Sequence of the first protein:
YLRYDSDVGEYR

Sequence of the second protein:
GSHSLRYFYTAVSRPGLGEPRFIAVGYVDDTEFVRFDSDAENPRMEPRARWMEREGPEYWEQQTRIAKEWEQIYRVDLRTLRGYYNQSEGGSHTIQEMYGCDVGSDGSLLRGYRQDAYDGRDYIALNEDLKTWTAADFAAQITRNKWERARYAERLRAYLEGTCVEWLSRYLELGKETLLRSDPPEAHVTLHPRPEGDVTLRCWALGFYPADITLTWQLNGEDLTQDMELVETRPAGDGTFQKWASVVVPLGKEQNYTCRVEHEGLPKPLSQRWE

This data describes a binding interaction between two proteins.

Interface contacts:
Residue Y152 in the second protein interacts with residue R3 in the first protein (closest heavy-atom distance 3.6 Å).
Residue W70 in the second protein interacts with residue R3 in the first protein (closest heavy-atom distance 3.0 Å).
Residue E97 in the second protein is in contact with residue R3 in the first protein (closest heavy-atom distance 3.2 Å).
Residue Q63 in the second protein contacts residue L2 in the first protein (closest heavy-atom distance 3.0 Å).
Residue Y9 in the second protein interacts with residue L2 in the first protein (closest heavy-atom distance 3.2 Å).
Residue D77 in the second protein interacts with residue R12 in the first protein (closest heavy-atom distance 2.8 Å).
Residue L156 in the second protein interacts with residue R3 in the first protein (closest heavy-atom distance 3.4 Å).
Residue Q62 in the second protein interacts with residue Y1 in the first protein (closest heavy-atom distance 3.4 Å).
Residue R155 in the second protein is in contact with residue D5 in the first protein (closest heavy-atom distance 3.1 Å).
Residue W147 in the second protein contacts residue R12 in the first protein (closest heavy-atom distance 3.8 Å).
Residue M45 in the second protein is in contact with residue L2 in the first protein (closest heavy-atom distance 3.6 Å).
Residue Y123 in the second protein is in contact with residue R12 in the first protein (closest heavy-atom distance 3.9 Å).
Residue V76 in the second protein interacts with residue Y11 in the first protein (closest heavy-atom distance 3.8 Å).
Residue D116 in the second protein interacts with residue R12 in the first protein (closest heavy-atom distance 2.7 Å).
Residue T163 in the second protein is in contact with residue Y1 in the first protein (closest heavy-atom distance 4.0 Å).
Residue L81 in the second protein is in contact with residue R12 in the first protein (closest heavy-atom distance 4.4 Å).
Residue Y7 in the second protein is in contact with residue L2 in the first protein (closest heavy-atom distance 3.5 Å).
Residue W70 in the second protein is in contact with residue E10 in the first protein (closest heavy-atom distance 3.4 Å).
Residue R114 in the second protein is in contact with residue R12 in the first protein (closest heavy-atom distance 3.7 Å).
Residue Y171 in the second protein is in contact with residue Y1 in the first protein (closest heavy-atom distance 2.8 Å).
Residue Y159 in the second protein is in contact with residue Y1 in the first protein (closest heavy-atom distance 2.7 Å).
Residue I73 in the second protein contacts residue Y11 in the first protein (closest heavy-atom distance 4.0 Å).
Residue E97 in the second protein interacts with residue R12 in the first protein (closest heavy-atom distance 3.5 Å).
Residue Y7 in the second protein interacts with residue Y1 in the first protein (closest heavy-atom distance 2.6 Å).
Residue K146 in the second protein interacts with residue R12 in the first protein (closest heavy-atom distance 3.3 Å).
Residue Y99 in the second protein interacts with residue L2 in the first protein (closest heavy-atom distance 3.5 Å).
Residue W147 in the second protein is in contact with residue E10 in the first protein (closest heavy-atom distance 4.1 Å).
Residue T143 in the second protein interacts with residue R12 in the first protein (closest heavy-atom distance 2.9 Å).
Residue D77 in the second protein contacts residue E10 in the first protein (closest heavy-atom distance 4.4 Å).
Residue I66 in the second protein contacts residue R3 in the first protein (closest heavy-atom distance 3.2 Å).
Residue I95 in the second protein is in contact with residue R12 in the first protein (closest heavy-atom distance 3.7 Å).
Residue E69 in the second protein is in contact with residue S6 in the first protein (closest heavy-atom distance 4.0 Å).
Residue I73 in the second protein contacts residue E10 in the first protein (closest heavy-atom distance 4.3 Å).
Residue W167 in the second protein contacts residue Y1 in the first protein (closest heavy-atom distance 3.4 Å).
Residue Y159 in the second protein interacts with residue L2 in the first protein (closest heavy-atom distance 4.2 Å).
Residue Y74 in the second protein interacts with residue R12 in the first protein (closest heavy-atom distance 3.2 Å).
Residue I66 in the second protein is in contact with residue Y1 in the first protein (closest heavy-atom distance 3.7 Å).
Residue Y59 in the second protein contacts residue Y1 in the first protein (closest heavy-atom distance 3.8 Å).
Residue Y84 in the second protein contacts residue R12 in the first protein (closest heavy-atom distance 2.9 Å).
Residue T80 in the second protein is in contact with residue R12 in the first protein (closest heavy-atom distance 4.1 Å).
Residue I73 in the second protein contacts residue G9 in the first protein (closest heavy-atom distance 3.9 Å).
Residue R114 in the second protein interacts with residue R3 in the first protein (closest heavy-atom distance 3.9 Å).
Residue Y9 in the second protein is in contact with residue R3 in the first protein (closest heavy-atom distance 4.7 Å).
Residue K146 in the second protein interacts with residue Y11 in the first protein (closest heavy-atom distance 3.0 Å).
Residue E69 in the second protein interacts with residue Y4 in the first protein (closest heavy-atom distance 3.8 Å).
Residue Q63 in the second protein is in contact with residue Y1 in the first protein (closest heavy-atom distance 3.1 Å).
Residue R155 in the second protein contacts residue V8 in the first protein (closest heavy-atom distance 4.5 Å).
Residue A67 in the second protein is in contact with residue L2 in the first protein (closest heavy-atom distance 3.8 Å).
Residue I73 in the second protein interacts with residue S6 in the first protein (closest heavy-atom distance 4.3 Å).
Residue Y152 in the second protein contacts residue V8 in the first protein (closest heavy-atom distance 4.0 Å).
Residue Y99 in the second protein interacts with residue R3 in the first protein (closest heavy-atom distance 2.9 Å).
Residue I66 in the second protein contacts residue Y4 in the first protein (closest heavy-atom distance 3.7 Å).
Residue D77 in the second protein contacts residue Y11 in the first protein (closest heavy-atom distance 3.8 Å).
Residue Y99 in the second protein contacts residue Y1 in the first protein (closest heavy-atom distance 4.6 Å).
Residue Y152 in the second protein interacts with residue E10 in the first protein (closest heavy-atom distance 2.5 Å).
Residue W147 in the second protein contacts residue Y11 in the first protein (closest heavy-atom distance 3.0 Å).
Residue A150 in the second protein is in contact with residue V8 in the first protein (closest heavy-atom distance 4.2 Å).
Residue Y159 in the second protein contacts residue R3 in the first protein (closest heavy-atom distance 3.7 Å).
Residue I66 in the second protein interacts with residue L2 in the first protein (closest heavy-atom distance 3.7 Å).
Residue L5 in the second protein interacts with residue Y1 in the first protein (closest heavy-atom distance 4.2 Å).